The following describes two proteins that form a bound complex.

Sequence of protein 2:
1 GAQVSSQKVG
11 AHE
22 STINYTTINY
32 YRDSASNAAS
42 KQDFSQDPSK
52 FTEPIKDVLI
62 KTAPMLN

Interface contacts:
Residue T22 in protein 1 interacts with residue F45 in protein 2 (closest heavy-atom distance 3.7 Å).
Residue K264 in protein 1 is in contact with residue N38 in protein 2 (closest heavy-atom distance 3.0 Å).
Residue E78 in protein 1 contacts residue A40 in protein 2 (closest heavy-atom distance 3.3 Å).
Residue S195 in protein 1 contacts residue A36 in protein 2 (closest heavy-atom distance 3.3 Å).
Residue P197 in protein 1 interacts with residue A36 in protein 2 (closest heavy-atom distance 3.7 Å).
Residue R24 in protein 1 is in contact with residue S6 in protein 2 (closest heavy-atom distance 3.0 Å).
Residue T22 in protein 1 interacts with residue D44 in protein 2 (closest heavy-atom distance 3.3 Å).
Residue I41 in protein 1 interacts with residue P65 in protein 2 (closest heavy-atom distance 3.9 Å).
Residue P42 in protein 1 contacts residue T63 in protein 2 (closest heavy-atom distance 4.2 Å).
Residue S76 in protein 1 contacts residue D44 in protein 2 (closest heavy-atom distance 4.0 Å).
Residue S71 in protein 1 interacts with residue K8 in protein 2 (closest heavy-atom distance 3.3 Å).
Residue P54 in protein 1 contacts residue E54 in protein 2 (closest heavy-atom distance 3.5 Å).
Residue A51 in protein 1 contacts residue I56 in protein 2 (closest heavy-atom distance 4.2 Å).
Residue E40 in protein 1 contacts residue T63 in protein 2 (closest heavy-atom distance 3.5 Å).
Residue R24 in protein 1 interacts with residue Q7 in protein 2 (closest heavy-atom distance 3.8 Å).
Residue H265 in protein 1 contacts residue A40 in protein 2 (closest heavy-atom distance 3.9 Å).
Residue A46 in protein 1 interacts with residue L67 in protein 2 (closest heavy-atom distance 3.7 Å).
Residue E78 in protein 1 contacts residue D44 in protein 2 (closest heavy-atom distance 3.4 Å).
Residue A51 in protein 1 is in contact with residue M66 in protein 2 (closest heavy-atom distance 4.1 Å).
Residue T52 in protein 1 contacts residue T53 in protein 2 (closest heavy-atom distance 2.8 Å).
Residue A20 in protein 1 interacts with residue F45 in protein 2 (closest heavy-atom distance 4.0 Å).
Residue L55 in protein 1 contacts residue K62 in protein 2 (closest heavy-atom distance 3.8 Å).
Residue T49 in protein 1 interacts with residue M66 in protein 2 (closest heavy-atom distance 3.5 Å).
Residue T22 in protein 1 interacts with residue S46 in protein 2 (closest heavy-atom distance 3.8 Å).
Residue A21 in protein 1 contacts residue F45 in protein 2 (closest heavy-atom distance 3.2 Å).
Residue A21 in protein 1 interacts with residue S46 in protein 2 (closest heavy-atom distance 2.9 Å).
Residue D59 in protein 1 contacts residue K62 in protein 2 (closest heavy-atom distance 2.9 Å).
Residue P54 in protein 1 is in contact with residue K62 in protein 2 (closest heavy-atom distance 3.9 Å).
Residue P271 in protein 1 interacts with residue F52 in protein 2 (closest heavy-atom distance 3.5 Å).
Residue P54 in protein 1 interacts with residue L60 in protein 2 (closest heavy-atom distance 3.9 Å).
Residue S23 in protein 1 interacts with residue D44 in protein 2 (closest heavy-atom distance 2.8 Å).
Residue K264 in protein 1 interacts with residue A36 in protein 2 (closest heavy-atom distance 2.5 Å).
Residue G50 in protein 1 is in contact with residue P55 in protein 2 (closest heavy-atom distance 4.1 Å).
Residue S23 in protein 1 is in contact with residue K42 in protein 2 (closest heavy-atom distance 4.0 Å).
Residue I41 in protein 1 contacts residue K62 in protein 2 (closest heavy-atom distance 3.9 Å).
Residue H265 in protein 1 interacts with residue A39 in protein 2 (closest heavy-atom distance 2.8 Å).
Residue E78 in protein 1 interacts with residue K42 in protein 2 (closest heavy-atom distance 4.0 Å).
Residue S23 in protein 1 is in contact with residue F45 in protein 2 (closest heavy-atom distance 4.3 Å).
Residue A51 in protein 1 contacts residue T53 in protein 2 (closest heavy-atom distance 3.3 Å).
Residue P42 in protein 1 is in contact with residue K62 in protein 2 (closest heavy-atom distance 3.0 Å).
Residue T49 in protein 1 is in contact with residue I56 in protein 2 (closest heavy-atom distance 3.6 Å).
Residue H265 in protein 1 contacts residue N38 in protein 2 (closest heavy-atom distance 2.9 Å).
Residue S23 in protein 1 interacts with residue S46 in protein 2 (closest heavy-atom distance 3.6 Å).
Residue S195 in protein 1 interacts with residue S37 in protein 2 (closest heavy-atom distance 3.8 Å).
Residue A51 in protein 1 is in contact with residue L60 in protein 2 (closest heavy-atom distance 4.0 Å).
Residue T45 in protein 1 is in contact with residue M66 in protein 2 (closest heavy-atom distance 3.0 Å).
Residue D131 in protein 1 is in contact with residue A36 in protein 2 (closest heavy-atom distance 3.3 Å).
Residue A82 in protein 1 contacts residue K42 in protein 2 (closest heavy-atom distance 4.1 Å).
Residue K264 in protein 1 contacts residue S37 in protein 2 (closest heavy-atom distance 3.4 Å).
Residue T52 in protein 1 is in contact with residue E54 in protein 2 (closest heavy-atom distance 4.2 Å).
Residue H265 in protein 1 interacts with residue S35 in protein 2 (closest heavy-atom distance 3.5 Å).
Residue A51 in protein 1 interacts with residue E54 in protein 2 (closest heavy-atom distance 4.2 Å).
Residue R24 in protein 1 contacts residue K8 in protein 2 (closest heavy-atom distance 2.9 Å).
Residue T49 in protein 1 contacts residue L67 in protein 2 (closest heavy-atom distance 4.2 Å).
Residue V56 in protein 1 interacts with residue K62 in protein 2 (closest heavy-atom distance 3.9 Å).
Residue V196 in protein 1 contacts residue A36 in protein 2 (closest heavy-atom distance 4.0 Å).
Residue I41 in protein 1 interacts with residue T63 in protein 2 (closest heavy-atom distance 2.8 Å).
Residue D131 in protein 1 is in contact with residue S35 in protein 2 (closest heavy-atom distance 4.0 Å).
Residue H265 in protein 1 contacts residue A36 in protein 2 (closest heavy-atom distance 4.2 Å).
Residue A46 in protein 1 is in contact with residue M66 in protein 2 (closest heavy-atom distance 3.6 Å).

Sequence of protein 1:
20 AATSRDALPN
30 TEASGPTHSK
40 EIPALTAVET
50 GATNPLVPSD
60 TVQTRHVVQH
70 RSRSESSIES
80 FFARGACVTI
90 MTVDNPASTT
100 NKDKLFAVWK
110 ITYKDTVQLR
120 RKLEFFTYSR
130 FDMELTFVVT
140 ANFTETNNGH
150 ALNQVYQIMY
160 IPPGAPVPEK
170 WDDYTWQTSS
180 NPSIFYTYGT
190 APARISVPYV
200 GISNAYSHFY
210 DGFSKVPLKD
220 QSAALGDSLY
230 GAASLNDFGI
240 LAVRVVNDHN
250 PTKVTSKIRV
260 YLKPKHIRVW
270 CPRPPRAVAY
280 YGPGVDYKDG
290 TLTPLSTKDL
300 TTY